This data describes a binding interaction between two proteins.

Sequence of the second protein:
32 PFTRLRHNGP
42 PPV

Sequence of the first protein:
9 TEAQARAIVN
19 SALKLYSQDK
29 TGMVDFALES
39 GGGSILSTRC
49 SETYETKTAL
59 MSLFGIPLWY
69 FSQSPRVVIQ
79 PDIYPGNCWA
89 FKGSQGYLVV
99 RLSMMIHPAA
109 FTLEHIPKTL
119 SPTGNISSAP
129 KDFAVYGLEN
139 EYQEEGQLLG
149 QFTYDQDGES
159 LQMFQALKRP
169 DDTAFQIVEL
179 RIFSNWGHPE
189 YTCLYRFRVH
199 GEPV

Contacts between the two chains:
Residue S126 in the first protein is in contact with residue V44 in the second protein (closest heavy-atom distance 2.7 Å).
Residue S119 in the first protein interacts with residue V44 in the second protein (closest heavy-atom distance 4.8 Å).
Residue P83 in the first protein is in contact with residue V44 in the second protein (closest heavy-atom distance 4.2 Å).
Residue M59 in the first protein contacts residue L36 in the second protein (closest heavy-atom distance 3.2 Å).
Residue G84 in the first protein is in contact with residue P43 in the second protein (closest heavy-atom distance 3.5 Å).
Residue S60 in the first protein contacts residue T34 in the second protein (closest heavy-atom distance 3.0 Å).
Residue G84 in the first protein is in contact with residue V44 in the second protein (closest heavy-atom distance 3.7 Å).
Residue C191 in the first protein contacts residue V44 in the second protein (closest heavy-atom distance 3.6 Å).
Residue M59 in the first protein is in contact with residue R35 in the second protein (closest heavy-atom distance 4.0 Å).
Residue I114 in the first protein interacts with residue V44 in the second protein (closest heavy-atom distance 4.0 Å).
Residue Y189 in the first protein contacts residue V44 in the second protein (closest heavy-atom distance 3.3 Å).
Residue S60 in the first protein interacts with residue P32 in the second protein (closest heavy-atom distance 3.8 Å).
Residue L61 in the first protein contacts residue F33 in the second protein (closest heavy-atom distance 4.0 Å).
Residue T56 in the first protein is in contact with residue R37 in the second protein (closest heavy-atom distance 4.7 Å).
Residue L58 in the first protein interacts with residue T34 in the second protein (closest heavy-atom distance 5.0 Å).
Residue A57 in the first protein interacts with residue H38 in the second protein (closest heavy-atom distance 3.5 Å).
Residue T56 in the first protein contacts residue H38 in the second protein (closest heavy-atom distance 2.8 Å).
Residue F62 in the first protein contacts residue P32 in the second protein (closest heavy-atom distance 4.2 Å).
Residue S60 in the first protein interacts with residue L36 in the second protein (closest heavy-atom distance 4.3 Å).
Residue Y193 in the first protein is in contact with residue V44 in the second protein (closest heavy-atom distance 2.5 Å).
Residue S70 in the first protein contacts residue P42 in the second protein (closest heavy-atom distance 3.9 Å).
Residue T54 in the first protein contacts residue H38 in the second protein (closest heavy-atom distance 4.0 Å).
Residue C86 in the first protein contacts residue P43 in the second protein (closest heavy-atom distance 4.1 Å).
Residue M59 in the first protein interacts with residue F33 in the second protein (closest heavy-atom distance 3.4 Å).
Residue P65 in the first protein contacts residue L36 in the second protein (closest heavy-atom distance 4.6 Å).
Residue S60 in the first protein is in contact with residue F33 in the second protein (closest heavy-atom distance 4.2 Å).
Residue S70 in the first protein contacts residue P43 in the second protein (closest heavy-atom distance 3.8 Å).
Residue H113 in the first protein interacts with residue V44 in the second protein (closest heavy-atom distance 4.0 Å).
Residue Y52 in the first protein contacts residue P43 in the second protein (closest heavy-atom distance 4.0 Å).
Residue Y189 in the first protein is in contact with residue P42 in the second protein (closest heavy-atom distance 4.4 Å).
Residue L61 in the first protein is in contact with residue P32 in the second protein (closest heavy-atom distance 3.8 Å).
Residue Y189 in the first protein interacts with residue P43 in the second protein (closest heavy-atom distance 3.4 Å).
Residue L58 in the first protein is in contact with residue L36 in the second protein (closest heavy-atom distance 3.0 Å).
Residue T54 in the first protein contacts residue P43 in the second protein (closest heavy-atom distance 4.5 Å).
Residue C86 in the first protein contacts residue V44 in the second protein (closest heavy-atom distance 4.0 Å).
Residue L58 in the first protein interacts with residue R35 in the second protein (closest heavy-atom distance 3.9 Å).
Residue T121 in the first protein contacts residue V44 in the second protein (closest heavy-atom distance 4.4 Å).
Residue C191 in the first protein interacts with residue P43 in the second protein (closest heavy-atom distance 4.1 Å).
Residue A88 in the first protein is in contact with residue P43 in the second protein (closest heavy-atom distance 3.7 Å).
Residue L58 in the first protein is in contact with residue H38 in the second protein (closest heavy-atom distance 3.2 Å).
Residue P120 in the first protein contacts residue V44 in the second protein (closest heavy-atom distance 4.1 Å).
Residue A57 in the first protein interacts with residue L36 in the second protein (closest heavy-atom distance 3.3 Å).
Residue M59 in the first protein contacts residue T34 in the second protein (closest heavy-atom distance 3.5 Å).
Residue A57 in the first protein is in contact with residue R37 in the second protein (closest heavy-atom distance 4.9 Å).